Residue-level contacts at the interface:
Residue K41 in protein 1 interacts with residue V10 in protein 2 (closest heavy-atom distance 4.1 Å).
Residue F5 in protein 1 contacts residue L12 in protein 2 (closest heavy-atom distance 3.6 Å).
Residue T12 in protein 1 contacts residue Y11 in protein 2 (closest heavy-atom distance 3.7 Å).
Residue N51 in protein 1 is in contact with residue R14 in protein 2 (closest heavy-atom distance 4.9 Å).
Residue K13 in protein 1 is in contact with residue L4 in protein 2 (closest heavy-atom distance 3.9 Å).
Residue Y9 in protein 1 is in contact with residue Q5 in protein 2 (closest heavy-atom distance 3.5 Å).
Residue F20 in protein 1 is in contact with residue W7 in protein 2 (closest heavy-atom distance 3.7 Å).
Residue F40 in protein 1 contacts residue Y11 in protein 2 (closest heavy-atom distance 4.0 Å).
Residue M37 in protein 1 interacts with residue W7 in protein 2 (closest heavy-atom distance 3.4 Å).
Residue S49 in protein 1 contacts residue R14 in protein 2 (closest heavy-atom distance 3.5 Å).
Residue K50 in protein 1 is in contact with residue R14 in protein 2 (closest heavy-atom distance 2.8 Å).
Residue I54 in protein 1 is in contact with residue W7 in protein 2 (closest heavy-atom distance 4.0 Å).
Residue K50 in protein 1 interacts with residue Y11 in protein 2 (closest heavy-atom distance 5.0 Å).
Residue T57 in protein 1 contacts residue Y11 in protein 2 (closest heavy-atom distance 3.8 Å).
Residue Y9 in protein 1 interacts with residue V8 in protein 2 (closest heavy-atom distance 3.5 Å).
Residue F20 in protein 1 interacts with residue L4 in protein 2 (closest heavy-atom distance 3.8 Å).
Residue L58 in protein 1 interacts with residue W7 in protein 2 (closest heavy-atom distance 3.8 Å).
Residue F40 in protein 1 contacts residue V10 in protein 2 (closest heavy-atom distance 3.8 Å).
Residue L52 in protein 1 interacts with residue R14 in protein 2 (closest heavy-atom distance 4.0 Å).
Residue F40 in protein 1 interacts with residue W7 in protein 2 (closest heavy-atom distance 3.6 Å).
Residue E33 in protein 1 interacts with residue W7 in protein 2 (closest heavy-atom distance 3.3 Å).
Residue S53 in protein 1 interacts with residue Y11 in protein 2 (closest heavy-atom distance 3.5 Å).
Residue T12 in protein 1 contacts residue L12 in protein 2 (closest heavy-atom distance 4.6 Å).
Residue L52 in protein 1 interacts with residue Y11 in protein 2 (closest heavy-atom distance 2.8 Å).
Residue I54 in protein 1 is in contact with residue Y11 in protein 2 (closest heavy-atom distance 3.5 Å).
Residue T12 in protein 1 is in contact with residue V8 in protein 2 (closest heavy-atom distance 4.0 Å).
Residue I54 in protein 1 interacts with residue V8 in protein 2 (closest heavy-atom distance 4.3 Å).
Residue L17 in protein 1 is in contact with residue L4 in protein 2 (closest heavy-atom distance 4.0 Å).
Residue Y9 in protein 1 contacts residue L12 in protein 2 (closest heavy-atom distance 4.4 Å).
Residue L44 in protein 1 interacts with residue Y11 in protein 2 (closest heavy-atom distance 4.1 Å).
Residue M37 in protein 1 interacts with residue K6 in protein 2 (closest heavy-atom distance 3.9 Å).
Residue L44 in protein 1 is in contact with residue V10 in protein 2 (closest heavy-atom distance 3.7 Å).
Residue L36 in protein 1 contacts residue W7 in protein 2 (closest heavy-atom distance 3.6 Å).
Residue M27 in protein 1 is in contact with residue W7 in protein 2 (closest heavy-atom distance 3.9 Å).
Residue A16 in protein 1 is in contact with residue L4 in protein 2 (closest heavy-atom distance 4.0 Å).
Residue A16 in protein 1 contacts residue V8 in protein 2 (closest heavy-atom distance 4.8 Å).
Residue M37 in protein 1 is in contact with residue V10 in protein 2 (closest heavy-atom distance 4.3 Å).
Residue K13 in protein 1 contacts residue V8 in protein 2 (closest heavy-atom distance 3.9 Å).
Residue L44 in protein 1 contacts residue R14 in protein 2 (closest heavy-atom distance 3.5 Å).
Residue E33 in protein 1 contacts residue K6 in protein 2 (closest heavy-atom distance 2.9 Å).

These two protein chains interact to form a complex.

Sequence of protein 2:
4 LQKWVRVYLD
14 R

Sequence of protein 1:
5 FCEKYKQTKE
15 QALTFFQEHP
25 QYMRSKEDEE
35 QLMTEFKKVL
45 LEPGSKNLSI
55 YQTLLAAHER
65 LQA